Sequence of the first protein:
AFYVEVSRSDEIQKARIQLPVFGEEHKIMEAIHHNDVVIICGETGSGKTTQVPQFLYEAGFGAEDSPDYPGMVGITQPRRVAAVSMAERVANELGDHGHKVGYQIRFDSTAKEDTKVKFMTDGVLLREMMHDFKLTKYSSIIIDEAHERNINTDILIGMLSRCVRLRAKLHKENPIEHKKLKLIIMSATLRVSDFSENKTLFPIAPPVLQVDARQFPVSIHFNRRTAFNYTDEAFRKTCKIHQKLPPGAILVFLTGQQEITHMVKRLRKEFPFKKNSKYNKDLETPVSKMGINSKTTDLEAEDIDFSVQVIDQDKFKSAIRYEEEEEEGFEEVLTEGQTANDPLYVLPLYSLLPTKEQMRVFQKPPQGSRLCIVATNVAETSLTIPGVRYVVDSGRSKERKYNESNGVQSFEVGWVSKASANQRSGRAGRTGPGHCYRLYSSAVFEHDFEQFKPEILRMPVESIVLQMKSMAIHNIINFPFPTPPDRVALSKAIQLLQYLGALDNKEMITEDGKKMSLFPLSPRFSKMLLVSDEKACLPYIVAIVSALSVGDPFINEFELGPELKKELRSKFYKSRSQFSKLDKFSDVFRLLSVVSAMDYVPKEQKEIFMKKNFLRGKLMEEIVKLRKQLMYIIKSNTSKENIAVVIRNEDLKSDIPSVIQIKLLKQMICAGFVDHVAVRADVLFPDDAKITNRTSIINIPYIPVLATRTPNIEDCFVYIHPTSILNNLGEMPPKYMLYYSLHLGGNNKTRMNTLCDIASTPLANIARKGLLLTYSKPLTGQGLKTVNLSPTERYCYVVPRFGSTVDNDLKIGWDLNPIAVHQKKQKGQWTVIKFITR

These two protein chains interact to form a complex.

Contacts between the two chains:
Residue Q1197 in the first protein is in contact with residue Q333 in the second protein (closest heavy-atom distance 3.8 Å).
Residue K1200 in the first protein contacts residue E335 in the second protein (closest heavy-atom distance 4.1 Å).
Residue K1200 in the first protein is in contact with residue Q333 in the second protein (closest heavy-atom distance 4.0 Å).
Residue G1196 in the first protein is in contact with residue Q333 in the second protein (closest heavy-atom distance 3.6 Å).

Sequence of the second protein:
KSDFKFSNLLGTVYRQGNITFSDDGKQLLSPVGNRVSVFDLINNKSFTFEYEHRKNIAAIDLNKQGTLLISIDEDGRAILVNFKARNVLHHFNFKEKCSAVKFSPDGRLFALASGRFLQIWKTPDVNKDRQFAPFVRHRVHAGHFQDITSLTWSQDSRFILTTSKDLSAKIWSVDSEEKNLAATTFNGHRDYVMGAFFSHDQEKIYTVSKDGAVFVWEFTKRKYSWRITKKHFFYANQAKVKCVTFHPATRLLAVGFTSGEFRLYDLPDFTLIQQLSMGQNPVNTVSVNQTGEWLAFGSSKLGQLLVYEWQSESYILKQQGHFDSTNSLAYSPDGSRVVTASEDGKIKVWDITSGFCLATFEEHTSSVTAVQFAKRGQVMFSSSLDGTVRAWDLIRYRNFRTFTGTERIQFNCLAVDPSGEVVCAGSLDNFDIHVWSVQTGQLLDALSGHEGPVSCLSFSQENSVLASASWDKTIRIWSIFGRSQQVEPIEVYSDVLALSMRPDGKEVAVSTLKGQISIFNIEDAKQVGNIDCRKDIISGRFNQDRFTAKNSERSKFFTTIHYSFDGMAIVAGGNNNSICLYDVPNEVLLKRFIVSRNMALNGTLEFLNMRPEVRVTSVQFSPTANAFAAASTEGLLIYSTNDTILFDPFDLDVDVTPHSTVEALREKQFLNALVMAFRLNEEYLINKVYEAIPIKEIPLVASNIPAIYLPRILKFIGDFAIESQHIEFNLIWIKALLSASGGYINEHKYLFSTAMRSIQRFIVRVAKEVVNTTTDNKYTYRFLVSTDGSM